Residue-level contacts at the interface:
Residue Y203 in protein 1 is in contact with residue W52 in protein 2 (closest heavy-atom distance 3.3 Å).
Residue N200 in protein 1 contacts residue N53 in protein 2 (closest heavy-atom distance 4.9 Å).
Residue N197 in protein 1 contacts residue R51 in protein 2 (closest heavy-atom distance 4.2 Å).
Residue Q190 in protein 1 contacts residue A44 in protein 2 (closest heavy-atom distance 5.0 Å).
Residue N200 in protein 1 is in contact with residue W52 in protein 2 (closest heavy-atom distance 3.1 Å).
Residue Y203 in protein 1 interacts with residue N53 in protein 2 (closest heavy-atom distance 4.2 Å).
Residue Q196 in protein 1 is in contact with residue I49 in protein 2 (closest heavy-atom distance 3.5 Å).
Residue R225 in protein 1 is in contact with residue Y46 in protein 2 (closest heavy-atom distance 4.3 Å).
Residue Q196 in protein 1 is in contact with residue F45 in protein 2 (closest heavy-atom distance 4.3 Å).
Residue V221 in protein 1 is in contact with residue W52 in protein 2 (closest heavy-atom distance 4.8 Å).
Residue N200 in protein 1 contacts residue S48 in protein 2 (closest heavy-atom distance 3.3 Å).
Residue Y189 in protein 1 is in contact with residue A44 in protein 2 (closest heavy-atom distance 3.4 Å).
Residue I199 in protein 1 contacts residue W52 in protein 2 (closest heavy-atom distance 4.5 Å).
Residue N197 in protein 1 is in contact with residue S48 in protein 2 (closest heavy-atom distance 4.6 Å).
Residue Y189 in protein 1 contacts residue Y46 in protein 2 (closest heavy-atom distance 4.0 Å).
Residue Y189 in protein 1 contacts residue A42 in protein 2 (closest heavy-atom distance 2.6 Å).
Residue G209 in protein 1 is in contact with residue P54 in protein 2 (closest heavy-atom distance 5.0 Å).
Residue N200 in protein 1 interacts with residue R51 in protein 2 (closest heavy-atom distance 3.3 Å).
Residue Y189 in protein 1 interacts with residue F45 in protein 2 (closest heavy-atom distance 3.6 Å).
Residue A204 in protein 1 interacts with residue V57 in protein 2 (closest heavy-atom distance 4.0 Å).
Residue Q196 in protein 1 interacts with residue S48 in protein 2 (closest heavy-atom distance 3.2 Å).
Residue Y222 in protein 1 is in contact with residue W52 in protein 2 (closest heavy-atom distance 3.8 Å).
Residue Q196 in protein 1 contacts residue W52 in protein 2 (closest heavy-atom distance 4.0 Å).
Residue A204 in protein 1 is in contact with residue P56 in protein 2 (closest heavy-atom distance 4.6 Å).
Residue Y203 in protein 1 is in contact with residue P54 in protein 2 (closest heavy-atom distance 3.7 Å).
Residue A193 in protein 1 contacts residue S48 in protein 2 (closest heavy-atom distance 4.5 Å).
Residue Y189 in protein 1 interacts with residue G43 in protein 2 (closest heavy-atom distance 3.0 Å).
Residue A192 in protein 1 is in contact with residue F45 in protein 2 (closest heavy-atom distance 4.1 Å).
Residue I223 in protein 1 contacts residue F45 in protein 2 (closest heavy-atom distance 4.3 Å).
Residue Y203 in protein 1 is in contact with residue P56 in protein 2 (closest heavy-atom distance 4.2 Å).
Residue A193 in protein 1 is in contact with residue F45 in protein 2 (closest heavy-atom distance 3.6 Å).
Residue R225 in protein 1 contacts residue F45 in protein 2 (closest heavy-atom distance 3.5 Å).
Residue A193 in protein 1 interacts with residue A44 in protein 2 (closest heavy-atom distance 3.7 Å).

The following describes two proteins that form a bound complex.

Sequence of protein 2:
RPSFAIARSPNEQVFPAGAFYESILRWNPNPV

Sequence of protein 1:
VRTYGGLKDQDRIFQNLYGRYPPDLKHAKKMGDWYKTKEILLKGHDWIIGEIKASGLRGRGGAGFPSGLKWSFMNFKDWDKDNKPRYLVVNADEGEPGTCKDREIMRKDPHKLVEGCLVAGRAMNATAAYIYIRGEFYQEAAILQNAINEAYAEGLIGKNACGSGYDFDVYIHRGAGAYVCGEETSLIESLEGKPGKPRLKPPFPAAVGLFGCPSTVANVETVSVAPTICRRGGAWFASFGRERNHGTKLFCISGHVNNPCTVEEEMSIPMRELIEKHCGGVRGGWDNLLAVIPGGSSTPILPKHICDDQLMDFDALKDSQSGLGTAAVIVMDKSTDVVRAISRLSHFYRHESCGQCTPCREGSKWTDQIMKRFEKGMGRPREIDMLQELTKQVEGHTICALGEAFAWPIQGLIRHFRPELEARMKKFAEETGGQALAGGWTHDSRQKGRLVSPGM